These two protein chains interact to form a complex.

Sequence of the second protein:
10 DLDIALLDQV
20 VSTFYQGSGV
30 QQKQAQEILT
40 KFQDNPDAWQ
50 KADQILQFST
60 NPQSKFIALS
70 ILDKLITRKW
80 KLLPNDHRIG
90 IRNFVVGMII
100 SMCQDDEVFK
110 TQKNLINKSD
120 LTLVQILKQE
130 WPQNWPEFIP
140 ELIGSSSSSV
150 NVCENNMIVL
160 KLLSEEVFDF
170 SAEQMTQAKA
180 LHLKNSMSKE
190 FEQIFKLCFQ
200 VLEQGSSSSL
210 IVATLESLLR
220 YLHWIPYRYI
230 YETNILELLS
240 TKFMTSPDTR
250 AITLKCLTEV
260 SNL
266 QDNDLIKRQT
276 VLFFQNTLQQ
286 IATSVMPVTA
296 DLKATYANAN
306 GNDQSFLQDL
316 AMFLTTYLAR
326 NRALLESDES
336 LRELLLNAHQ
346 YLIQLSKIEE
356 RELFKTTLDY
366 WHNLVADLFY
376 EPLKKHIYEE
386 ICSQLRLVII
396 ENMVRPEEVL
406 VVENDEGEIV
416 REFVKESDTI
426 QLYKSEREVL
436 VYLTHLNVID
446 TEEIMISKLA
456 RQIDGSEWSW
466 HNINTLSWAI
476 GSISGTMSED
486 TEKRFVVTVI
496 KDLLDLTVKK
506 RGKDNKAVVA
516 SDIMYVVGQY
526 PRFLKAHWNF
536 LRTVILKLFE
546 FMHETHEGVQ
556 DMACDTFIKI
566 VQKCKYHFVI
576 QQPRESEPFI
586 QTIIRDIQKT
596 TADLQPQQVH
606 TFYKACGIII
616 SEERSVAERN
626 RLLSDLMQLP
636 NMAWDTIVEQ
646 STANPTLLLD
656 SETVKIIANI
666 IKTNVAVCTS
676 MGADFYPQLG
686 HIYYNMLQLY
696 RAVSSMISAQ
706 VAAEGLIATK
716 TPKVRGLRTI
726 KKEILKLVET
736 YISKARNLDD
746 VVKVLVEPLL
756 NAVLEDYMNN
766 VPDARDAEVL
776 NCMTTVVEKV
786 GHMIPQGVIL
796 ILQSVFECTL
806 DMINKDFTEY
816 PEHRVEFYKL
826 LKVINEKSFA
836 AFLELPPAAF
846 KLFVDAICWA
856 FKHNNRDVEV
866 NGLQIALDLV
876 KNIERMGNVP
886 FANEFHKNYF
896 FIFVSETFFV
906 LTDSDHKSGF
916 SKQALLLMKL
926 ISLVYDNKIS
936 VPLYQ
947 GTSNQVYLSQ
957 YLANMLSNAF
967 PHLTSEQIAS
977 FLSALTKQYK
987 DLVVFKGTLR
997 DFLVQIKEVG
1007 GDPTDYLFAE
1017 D

Contacts between the two chains:
Residue F528 in the second protein is in contact with residue L38 in the first protein (closest heavy-atom distance 4.2 Å).
Residue F535 in the second protein is in contact with residue L42 in the first protein (closest heavy-atom distance 3.6 Å).
Residue T538 in the second protein interacts with residue L42 in the first protein (closest heavy-atom distance 4.1 Å).
Residue K542 in the second protein contacts residue L45 in the first protein (closest heavy-atom distance 3.2 Å).
Residue I518 in the second protein contacts residue L45 in the first protein (closest heavy-atom distance 4.3 Å).
Residue K542 in the second protein contacts residue A43 in the first protein (closest heavy-atom distance 3.2 Å).
Residue F546 in the second protein is in contact with residue I47 in the first protein (closest heavy-atom distance 4.4 Å).
Residue T502 in the second protein is in contact with residue I47 in the first protein (closest heavy-atom distance 4.8 Å).
Residue R506 in the second protein is in contact with residue G52 in the first protein (closest heavy-atom distance 3.2 Å).
Residue K496 in the second protein is in contact with residue K41 in the first protein (closest heavy-atom distance 4.1 Å).
Residue K542 in the second protein contacts residue G44 in the first protein (closest heavy-atom distance 4.6 Å).
Residue H532 in the second protein interacts with residue L35 in the first protein (closest heavy-atom distance 3.4 Å).
Residue K488 in the second protein interacts with residue N34 in the first protein (closest heavy-atom distance 4.2 Å).
Residue V554 in the second protein contacts residue I47 in the first protein (closest heavy-atom distance 4.7 Å).
Residue L499 in the second protein is in contact with residue K41 in the first protein (closest heavy-atom distance 3.7 Å).
Residue H532 in the second protein is in contact with residue N34 in the first protein (closest heavy-atom distance 4.6 Å).
Residue A512 in the second protein is in contact with residue I47 in the first protein (closest heavy-atom distance 4.0 Å).
Residue L499 in the second protein interacts with residue L42 in the first protein (closest heavy-atom distance 3.7 Å).
Residue V492 in the second protein is in contact with residue L38 in the first protein (closest heavy-atom distance 4.0 Å).
Residue F535 in the second protein is in contact with residue L38 in the first protein (closest heavy-atom distance 3.9 Å).
Residue K511 in the second protein interacts with residue G52 in the first protein (closest heavy-atom distance 4.5 Å).
Residue V503 in the second protein is in contact with residue E51 in the first protein (closest heavy-atom distance 3.6 Å).
Residue T538 in the second protein is in contact with residue A43 in the first protein (closest heavy-atom distance 4.1 Å).
Residue K505 in the second protein contacts residue G52 in the first protein (closest heavy-atom distance 3.6 Å).
Residue V503 in the second protein is in contact with residue G52 in the first protein (closest heavy-atom distance 3.3 Å).
Residue V539 in the second protein contacts residue L42 in the first protein (closest heavy-atom distance 3.6 Å).
Residue K511 in the second protein is in contact with residue D46 in the first protein (closest heavy-atom distance 4.2 Å).
Residue F535 in the second protein contacts residue L35 in the first protein (closest heavy-atom distance 4.3 Å).
Residue F528 in the second protein contacts residue L35 in the first protein (closest heavy-atom distance 3.4 Å).
Residue K511 in the second protein contacts residue I47 in the first protein (closest heavy-atom distance 3.4 Å).
Residue F535 in the second protein is in contact with residue A39 in the first protein (closest heavy-atom distance 3.9 Å).
Residue K542 in the second protein is in contact with residue L42 in the first protein (closest heavy-atom distance 3.0 Å).
Residue H551 in the second protein interacts with residue I47 in the first protein (closest heavy-atom distance 4.9 Å).
Residue A515 in the second protein interacts with residue L45 in the first protein (closest heavy-atom distance 4.1 Å).
Residue E545 in the second protein is in contact with residue L45 in the first protein (closest heavy-atom distance 4.6 Å).
Residue V492 in the second protein is in contact with residue L35 in the first protein (closest heavy-atom distance 3.9 Å).
Residue A515 in the second protein contacts residue I47 in the first protein (closest heavy-atom distance 3.8 Å).
Residue L499 in the second protein is in contact with residue L38 in the first protein (closest heavy-atom distance 4.4 Å).
Residue K504 in the second protein is in contact with residue G52 in the first protein (closest heavy-atom distance 3.1 Å).
Residue N534 in the second protein contacts residue N36 in the first protein (closest heavy-atom distance 3.5 Å).
Residue M519 in the second protein contacts residue L42 in the first protein (closest heavy-atom distance 4.2 Å).
Residue K508 in the second protein contacts residue N48 in the first protein (closest heavy-atom distance 3.1 Å).
Residue I518 in the second protein contacts residue L42 in the first protein (closest heavy-atom distance 4.3 Å).
Residue E549 in the second protein interacts with residue I47 in the first protein (closest heavy-atom distance 3.8 Å).
Residue I495 in the second protein contacts residue L38 in the first protein (closest heavy-atom distance 3.9 Å).
Residue T538 in the second protein is in contact with residue A39 in the first protein (closest heavy-atom distance 3.3 Å).
Residue E549 in the second protein contacts residue N48 in the first protein (closest heavy-atom distance 3.0 Å).
Residue K511 in the second protein contacts residue E51 in the first protein (closest heavy-atom distance 5.0 Å).
Residue K488 in the second protein interacts with residue L35 in the first protein (closest heavy-atom distance 3.9 Å).
Residue F546 in the second protein interacts with residue L45 in the first protein (closest heavy-atom distance 3.7 Å).
Residue E545 in the second protein interacts with residue A43 in the first protein (closest heavy-atom distance 5.0 Å).
Residue K511 in the second protein is in contact with residue K49 in the first protein (closest heavy-atom distance 3.2 Å).
Residue K511 in the second protein is in contact with residue N48 in the first protein (closest heavy-atom distance 4.7 Å).
Residue K508 in the second protein contacts residue I47 in the first protein (closest heavy-atom distance 3.6 Å).
Residue N534 in the second protein is in contact with residue A39 in the first protein (closest heavy-atom distance 3.9 Å).
Residue K496 in the second protein is in contact with residue E37 in the first protein (closest heavy-atom distance 4.4 Å).
Residue L499 in the second protein is in contact with residue L45 in the first protein (closest heavy-atom distance 4.1 Å).
Residue M519 in the second protein is in contact with residue L45 in the first protein (closest heavy-atom distance 4.1 Å).
Residue T502 in the second protein is in contact with residue L45 in the first protein (closest heavy-atom distance 3.6 Å).
Residue K496 in the second protein is in contact with residue L38 in the first protein (closest heavy-atom distance 4.1 Å).

Sequence of the first protein:
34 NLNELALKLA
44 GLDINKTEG